Interface contacts:
Residue L39 in protein 1 is in contact with residue H71 in protein 2 (closest heavy-atom distance 4.5 Å).
Residue P41 in protein 1 interacts with residue M73 in protein 2 (closest heavy-atom distance 3.6 Å).
Residue S59 in protein 1 is in contact with residue P41 in protein 2 (closest heavy-atom distance 3.5 Å).
Residue D63 in protein 1 contacts residue K37 in protein 2 (closest heavy-atom distance 3.5 Å).
Residue L79 in protein 1 is in contact with residue W90 in protein 2 (closest heavy-atom distance 3.7 Å).
Residue D62 in protein 1 is in contact with residue L39 in protein 2 (closest heavy-atom distance 4.2 Å).
Residue Y65 in protein 1 is in contact with residue L39 in protein 2 (closest heavy-atom distance 4.0 Å).
Residue S77 in protein 1 contacts residue W90 in protein 2 (closest heavy-atom distance 2.8 Å).
Residue W90 in protein 1 interacts with residue L79 in protein 2 (closest heavy-atom distance 4.3 Å).
Residue Y65 in protein 1 is in contact with residue K37 in protein 2 (closest heavy-atom distance 4.8 Å).
Residue P41 in protein 1 contacts residue H71 in protein 2 (closest heavy-atom distance 3.6 Å).
Residue S59 in protein 1 contacts residue G40 in protein 2 (closest heavy-atom distance 3.6 Å).
Residue W87 in protein 1 contacts residue P76 in protein 2 (closest heavy-atom distance 3.3 Å).
Residue L79 in protein 1 interacts with residue C88 in protein 2 (closest heavy-atom distance 4.9 Å).
Residue L39 in protein 1 interacts with residue S59 in protein 2 (closest heavy-atom distance 3.3 Å).
Residue C75 in protein 1 is in contact with residue W87 in protein 2 (closest heavy-atom distance 3.7 Å).
Residue D63 in protein 1 interacts with residue Y65 in protein 2 (closest heavy-atom distance 4.2 Å).
Residue S59 in protein 1 interacts with residue L39 in protein 2 (closest heavy-atom distance 2.8 Å).
Residue P41 in protein 1 interacts with residue Q57 in protein 2 (closest heavy-atom distance 3.4 Å).
Residue Y55 in protein 1 contacts residue K42 in protein 2 (closest heavy-atom distance 4.7 Å).
Residue P60 in protein 1 interacts with residue L39 in protein 2 (closest heavy-atom distance 3.9 Å).
Residue M73 in protein 1 contacts residue K42 in protein 2 (closest heavy-atom distance 3.9 Å).
Residue L39 in protein 1 interacts with residue P60 in protein 2 (closest heavy-atom distance 4.0 Å).
Residue P76 in protein 1 is in contact with residue W90 in protein 2 (closest heavy-atom distance 4.2 Å).
Residue D89 in protein 1 interacts with residue P76 in protein 2 (closest heavy-atom distance 3.7 Å).
Residue P76 in protein 1 is in contact with residue D89 in protein 2 (closest heavy-atom distance 4.1 Å).
Residue P76 in protein 1 is in contact with residue W87 in protein 2 (closest heavy-atom distance 3.5 Å).
Residue W90 in protein 1 is in contact with residue S77 in protein 2 (closest heavy-atom distance 2.8 Å).
Residue P76 in protein 1 interacts with residue C88 in protein 2 (closest heavy-atom distance 3.4 Å).
Residue P74 in protein 1 is in contact with residue W87 in protein 2 (closest heavy-atom distance 3.5 Å).
Residue M73 in protein 1 contacts residue P41 in protein 2 (closest heavy-atom distance 3.7 Å).
Residue G78 in protein 1 contacts residue W90 in protein 2 (closest heavy-atom distance 4.4 Å).
Residue W87 in protein 1 contacts residue P74 in protein 2 (closest heavy-atom distance 3.4 Å).
Residue H71 in protein 1 is in contact with residue P41 in protein 2 (closest heavy-atom distance 3.5 Å).
Residue D63 in protein 1 contacts residue L39 in protein 2 (closest heavy-atom distance 4.6 Å).
Residue W90 in protein 1 contacts residue W90 in protein 2 (closest heavy-atom distance 3.5 Å).
Residue Y65 in protein 1 interacts with residue Y65 in protein 2 (closest heavy-atom distance 2.6 Å).
Residue W87 in protein 1 is in contact with residue C75 in protein 2 (closest heavy-atom distance 3.4 Å).
Residue Q57 in protein 1 contacts residue P41 in protein 2 (closest heavy-atom distance 3.4 Å).
Residue Q57 in protein 1 interacts with residue G40 in protein 2 (closest heavy-atom distance 4.7 Å).
Residue C88 in protein 1 is in contact with residue P76 in protein 2 (closest heavy-atom distance 3.2 Å).
Residue A61 in protein 1 interacts with residue L39 in protein 2 (closest heavy-atom distance 4.7 Å).
Residue K42 in protein 1 is in contact with residue M73 in protein 2 (closest heavy-atom distance 4.3 Å).
Residue W90 in protein 1 is in contact with residue P76 in protein 2 (closest heavy-atom distance 4.3 Å).
Residue L79 in protein 1 interacts with residue L79 in protein 2 (closest heavy-atom distance 3.6 Å).

The following describes two proteins that form a bound complex.

Sequence of protein 1:
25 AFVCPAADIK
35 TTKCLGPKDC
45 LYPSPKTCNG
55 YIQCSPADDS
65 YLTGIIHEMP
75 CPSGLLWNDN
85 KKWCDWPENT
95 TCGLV

Sequence of protein 2:
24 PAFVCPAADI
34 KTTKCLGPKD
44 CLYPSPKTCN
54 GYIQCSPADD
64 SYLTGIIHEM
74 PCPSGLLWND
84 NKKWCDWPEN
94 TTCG